This data describes a binding interaction between two proteins.

Interface contacts:
Residue D470 in chain B is in contact with residue R467 in chain A (closest heavy-atom distance 4.3 Å).
Residue K466 in chain B contacts residue H471 in chain A (closest heavy-atom distance 4.9 Å).
Residue D470 in chain B contacts residue E465 in chain A (closest heavy-atom distance 4.0 Å).

Sequence of chain B:
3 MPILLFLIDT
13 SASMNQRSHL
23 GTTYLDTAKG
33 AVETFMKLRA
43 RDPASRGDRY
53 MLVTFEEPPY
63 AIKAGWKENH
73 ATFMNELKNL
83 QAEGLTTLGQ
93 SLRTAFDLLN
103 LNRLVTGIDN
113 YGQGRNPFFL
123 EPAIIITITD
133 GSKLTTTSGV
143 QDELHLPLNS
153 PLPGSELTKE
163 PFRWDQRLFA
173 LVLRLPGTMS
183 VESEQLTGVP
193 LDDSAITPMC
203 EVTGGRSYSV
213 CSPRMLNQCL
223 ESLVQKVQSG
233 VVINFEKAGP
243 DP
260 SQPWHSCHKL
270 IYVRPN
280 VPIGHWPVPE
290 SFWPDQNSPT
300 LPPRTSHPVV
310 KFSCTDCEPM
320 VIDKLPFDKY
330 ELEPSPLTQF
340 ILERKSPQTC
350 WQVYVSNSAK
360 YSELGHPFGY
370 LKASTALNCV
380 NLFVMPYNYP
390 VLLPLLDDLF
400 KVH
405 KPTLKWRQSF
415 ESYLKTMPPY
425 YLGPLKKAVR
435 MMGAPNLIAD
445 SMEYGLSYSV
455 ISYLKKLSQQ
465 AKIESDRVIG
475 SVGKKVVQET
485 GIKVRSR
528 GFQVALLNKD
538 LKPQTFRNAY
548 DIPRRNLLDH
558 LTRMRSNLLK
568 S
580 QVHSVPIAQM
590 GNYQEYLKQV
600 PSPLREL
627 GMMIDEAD

Sequence of chain A:
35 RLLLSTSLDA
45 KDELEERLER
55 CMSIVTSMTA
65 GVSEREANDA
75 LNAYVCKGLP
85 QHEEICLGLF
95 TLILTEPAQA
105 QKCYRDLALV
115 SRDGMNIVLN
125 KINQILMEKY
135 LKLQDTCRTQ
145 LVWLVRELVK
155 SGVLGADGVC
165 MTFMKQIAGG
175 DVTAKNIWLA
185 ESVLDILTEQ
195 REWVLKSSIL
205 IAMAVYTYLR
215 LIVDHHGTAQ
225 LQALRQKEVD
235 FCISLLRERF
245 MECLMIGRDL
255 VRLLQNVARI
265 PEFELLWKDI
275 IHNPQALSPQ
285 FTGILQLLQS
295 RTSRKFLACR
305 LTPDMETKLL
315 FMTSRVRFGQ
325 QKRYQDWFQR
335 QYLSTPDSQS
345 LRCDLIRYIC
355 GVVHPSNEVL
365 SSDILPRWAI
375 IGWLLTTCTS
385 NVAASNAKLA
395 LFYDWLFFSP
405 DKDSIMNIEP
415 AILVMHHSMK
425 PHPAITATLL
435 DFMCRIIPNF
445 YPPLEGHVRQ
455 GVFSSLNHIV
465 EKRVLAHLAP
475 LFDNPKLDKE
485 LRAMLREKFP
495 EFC